These two protein chains interact to form a complex.

Residue-level contacts at the interface:
Residue R488 in chain B is in contact with residue P263 in chain A (closest heavy-atom distance 3.6 Å).
Residue I597 in chain B interacts with residue C287 in chain A (closest heavy-atom distance 3.8 Å).
Residue S463 in chain B contacts residue K283 in chain A (closest heavy-atom distance 4.1 Å).
Residue T471 in chain B is in contact with residue N219 in chain A (closest heavy-atom distance 3.1 Å).
Residue K664 in chain B interacts with residue N292 in chain A (closest heavy-atom distance 4.1 Å).
Residue R660 in chain B is in contact with residue D274 in chain A (closest heavy-atom distance 3.4 Å).
Residue T548 in chain B is in contact with residue C286 in chain A (closest heavy-atom distance 4.2 Å).
Residue M469 in chain B interacts with residue M282 in chain A (closest heavy-atom distance 3.4 Å).
Residue L483 in chain B interacts with residue S124 in chain A (closest heavy-atom distance 4.4 Å).
Residue T471 in chain B interacts with residue W264 in chain A (closest heavy-atom distance 3.9 Å).
Residue R660 in chain B interacts with residue I273 in chain A (closest heavy-atom distance 4.0 Å).
Residue R555 in chain B is in contact with residue C286 in chain A (closest heavy-atom distance 3.0 Å).
Residue A470 in chain B contacts residue M282 in chain A (closest heavy-atom distance 4.2 Å).
Residue K664 in chain B interacts with residue G275 in chain A (closest heavy-atom distance 3.5 Å).
Residue T471 in chain B interacts with residue G265 in chain A (closest heavy-atom distance 3.4 Å).
Residue R488 in chain B contacts residue H305 in chain A (closest heavy-atom distance 3.7 Å).
Residue R660 in chain B interacts with residue N295 in chain A (closest heavy-atom distance 3.8 Å).
Residue L504 in chain B interacts with residue L306 in chain A (closest heavy-atom distance 3.9 Å).
Residue L473 in chain B is in contact with residue N219 in chain A (closest heavy-atom distance 3.1 Å).
Residue R488 in chain B is in contact with residue W264 in chain A (closest heavy-atom distance 3.5 Å).
Residue K696 in chain B contacts residue T253 in chain A (closest heavy-atom distance 4.4 Å).
Residue L483 in chain B is in contact with residue T123 in chain A (closest heavy-atom distance 3.6 Å).
Residue R555 in chain B contacts residue S284 in chain A (closest heavy-atom distance 3.8 Å).
Residue R660 in chain B contacts residue S296 in chain A (closest heavy-atom distance 3.4 Å).
Residue A656 in chain B contacts residue N295 in chain A (closest heavy-atom distance 4.2 Å).
Residue M469 in chain B contacts residue H223 in chain A (closest heavy-atom distance 3.9 Å).
Residue L473 in chain B interacts with residue P263 in chain A (closest heavy-atom distance 3.2 Å).
Residue I597 in chain B contacts residue Y278 in chain A (closest heavy-atom distance 4.1 Å).
Residue L502 in chain B interacts with residue N325 in chain A (closest heavy-atom distance 4.2 Å).
Residue Y697 in chain B contacts residue T253 in chain A (closest heavy-atom distance 3.0 Å).
Residue L504 in chain B interacts with residue K308 in chain A (closest heavy-atom distance 4.0 Å).
Residue S466 in chain B interacts with residue C246 in chain A (closest heavy-atom distance 3.6 Å).
Residue Y457 in chain B interacts with residue S284 in chain A (closest heavy-atom distance 3.0 Å).
Residue I597 in chain B is in contact with residue K250 in chain A (closest heavy-atom distance 3.9 Å).
Residue A472 in chain B contacts residue P263 in chain A (closest heavy-atom distance 3.2 Å).
Residue L504 in chain B interacts with residue L373 in chain A (closest heavy-atom distance 4.0 Å).
Residue S600 in chain B contacts residue K250 in chain A (closest heavy-atom distance 4.4 Å).
Residue R555 in chain B contacts residue L285 in chain A (closest heavy-atom distance 2.2 Å).
Residue Y457 in chain B interacts with residue C286 in chain A (closest heavy-atom distance 4.3 Å).
Residue A472 in chain B contacts residue W264 in chain A (closest heavy-atom distance 3.4 Å).
Residue N594 in chain B contacts residue N292 in chain A (closest heavy-atom distance 4.1 Å).
Residue M469 in chain B contacts residue F225 in chain A (closest heavy-atom distance 4.3 Å).
Residue K664 in chain B is in contact with residue N276 in chain A (closest heavy-atom distance 3.2 Å).
Residue R660 in chain B is in contact with residue A297 in chain A (closest heavy-atom distance 3.1 Å).
Residue F698 in chain B interacts with residue T253 in chain A (closest heavy-atom distance 4.3 Å).
Residue A470 in chain B is in contact with residue G265 in chain A (closest heavy-atom distance 3.3 Å).
Residue P596 in chain B is in contact with residue N276 in chain A (closest heavy-atom distance 4.3 Å).
Residue P596 in chain B contacts residue Y278 in chain A (closest heavy-atom distance 3.5 Å).
Residue N699 in chain B is in contact with residue T253 in chain A (closest heavy-atom distance 3.8 Å).
Residue L483 in chain B interacts with residue P122 in chain A (closest heavy-atom distance 3.5 Å).
Residue I490 in chain B is in contact with residue W264 in chain A (closest heavy-atom distance 3.4 Å).
Residue N595 in chain B interacts with residue I290 in chain A (closest heavy-atom distance 3.2 Å).
Residue I597 in chain B is in contact with residue A251 in chain A (closest heavy-atom distance 4.0 Å).
Residue K552 in chain B contacts residue S284 in chain A (closest heavy-atom distance 4.0 Å).
Residue S551 in chain B is in contact with residue C286 in chain A (closest heavy-atom distance 3.7 Å).
Residue T548 in chain B interacts with residue C287 in chain A (closest heavy-atom distance 3.9 Å).
Residue K664 in chain B interacts with residue L294 in chain A (closest heavy-atom distance 3.0 Å).
Residue K657 in chain B interacts with residue N295 in chain A (closest heavy-atom distance 3.8 Å).
Residue I597 in chain B is in contact with residue W280 in chain A (closest heavy-atom distance 4.1 Å).
Residue T476 in chain B contacts residue S74 in chain A (closest heavy-atom distance 4.1 Å).

Sequence of chain A:
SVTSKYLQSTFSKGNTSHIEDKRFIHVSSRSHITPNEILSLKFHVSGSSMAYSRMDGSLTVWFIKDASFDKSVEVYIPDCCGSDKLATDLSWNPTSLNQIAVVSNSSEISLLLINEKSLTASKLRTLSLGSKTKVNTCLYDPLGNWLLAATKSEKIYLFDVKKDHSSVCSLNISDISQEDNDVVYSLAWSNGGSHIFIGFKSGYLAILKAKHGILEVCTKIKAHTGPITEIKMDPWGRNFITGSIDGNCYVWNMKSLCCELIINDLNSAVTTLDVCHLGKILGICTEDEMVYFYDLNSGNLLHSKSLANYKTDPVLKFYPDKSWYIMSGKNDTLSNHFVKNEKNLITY

Sequence of chain B:
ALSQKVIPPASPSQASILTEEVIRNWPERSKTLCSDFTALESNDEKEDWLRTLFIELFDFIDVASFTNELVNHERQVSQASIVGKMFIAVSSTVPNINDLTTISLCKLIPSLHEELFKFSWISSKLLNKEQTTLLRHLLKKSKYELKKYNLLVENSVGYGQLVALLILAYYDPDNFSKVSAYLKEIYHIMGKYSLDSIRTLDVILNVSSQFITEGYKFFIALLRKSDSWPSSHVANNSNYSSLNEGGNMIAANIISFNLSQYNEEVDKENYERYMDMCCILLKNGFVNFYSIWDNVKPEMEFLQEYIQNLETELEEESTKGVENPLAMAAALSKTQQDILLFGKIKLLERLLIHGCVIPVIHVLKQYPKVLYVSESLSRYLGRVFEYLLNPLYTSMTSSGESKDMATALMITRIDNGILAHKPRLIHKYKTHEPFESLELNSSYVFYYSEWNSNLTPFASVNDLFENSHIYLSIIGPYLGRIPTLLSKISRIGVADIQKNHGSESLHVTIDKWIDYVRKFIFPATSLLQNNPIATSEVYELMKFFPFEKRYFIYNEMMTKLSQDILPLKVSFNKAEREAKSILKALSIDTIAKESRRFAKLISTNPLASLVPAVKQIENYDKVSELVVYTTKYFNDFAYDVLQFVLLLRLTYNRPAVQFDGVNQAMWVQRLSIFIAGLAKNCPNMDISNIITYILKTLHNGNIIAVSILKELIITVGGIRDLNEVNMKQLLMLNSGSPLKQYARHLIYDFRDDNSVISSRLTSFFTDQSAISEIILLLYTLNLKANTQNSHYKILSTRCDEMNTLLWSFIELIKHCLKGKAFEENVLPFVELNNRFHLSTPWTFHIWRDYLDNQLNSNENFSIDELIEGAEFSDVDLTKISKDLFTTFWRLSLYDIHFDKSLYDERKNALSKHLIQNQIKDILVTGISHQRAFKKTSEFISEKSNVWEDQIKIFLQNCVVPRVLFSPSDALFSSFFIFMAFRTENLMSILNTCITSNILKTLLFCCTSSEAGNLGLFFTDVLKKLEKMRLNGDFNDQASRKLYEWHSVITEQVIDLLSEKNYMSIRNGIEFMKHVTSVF